Sequence of chain B:
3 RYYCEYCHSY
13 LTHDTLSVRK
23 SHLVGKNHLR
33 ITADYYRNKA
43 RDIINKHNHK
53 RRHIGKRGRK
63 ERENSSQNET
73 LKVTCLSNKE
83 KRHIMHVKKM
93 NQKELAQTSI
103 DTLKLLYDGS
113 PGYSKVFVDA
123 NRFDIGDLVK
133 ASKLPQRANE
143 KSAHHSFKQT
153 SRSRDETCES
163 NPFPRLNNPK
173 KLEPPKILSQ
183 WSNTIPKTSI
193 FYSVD

Sequence of chain A:
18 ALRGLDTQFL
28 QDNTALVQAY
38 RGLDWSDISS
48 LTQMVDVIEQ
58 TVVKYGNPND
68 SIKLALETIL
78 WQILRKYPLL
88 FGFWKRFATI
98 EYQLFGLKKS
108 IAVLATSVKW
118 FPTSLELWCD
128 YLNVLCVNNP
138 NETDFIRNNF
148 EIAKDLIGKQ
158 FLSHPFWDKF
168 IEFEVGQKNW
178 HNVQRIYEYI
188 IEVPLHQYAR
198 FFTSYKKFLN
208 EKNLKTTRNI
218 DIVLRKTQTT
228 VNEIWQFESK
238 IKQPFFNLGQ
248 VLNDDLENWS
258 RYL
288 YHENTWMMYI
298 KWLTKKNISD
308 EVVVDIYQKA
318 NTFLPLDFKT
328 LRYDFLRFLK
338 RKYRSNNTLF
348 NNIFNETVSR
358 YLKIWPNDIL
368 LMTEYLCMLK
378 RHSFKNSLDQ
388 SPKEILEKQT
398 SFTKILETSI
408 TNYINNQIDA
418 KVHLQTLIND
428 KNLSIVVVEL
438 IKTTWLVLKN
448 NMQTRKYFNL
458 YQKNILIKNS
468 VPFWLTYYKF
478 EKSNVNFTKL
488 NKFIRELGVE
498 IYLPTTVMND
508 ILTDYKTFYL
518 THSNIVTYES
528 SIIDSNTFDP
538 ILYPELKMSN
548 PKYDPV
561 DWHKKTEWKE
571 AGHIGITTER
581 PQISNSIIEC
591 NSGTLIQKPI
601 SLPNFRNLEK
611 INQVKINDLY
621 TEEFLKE

This data describes a binding interaction between two proteins.

Residue-level contacts at the interface:
Residue I611 in chain A is in contact with residue P188 in chain B (closest heavy-atom distance 3.7 Å).